Sequence of chain B:
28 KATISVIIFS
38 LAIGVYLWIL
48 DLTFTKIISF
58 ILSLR

This data describes a binding interaction between two proteins.

Interface contacts:
Residue L30 in chain A contacts residue I55 in chain B (closest heavy-atom distance 4.9 Å).
Residue R29 in chain A contacts residue F51 in chain B (closest heavy-atom distance 4.1 Å).
Residue F25 in chain A is in contact with residue F51 in chain B (closest heavy-atom distance 4.7 Å).
Residue R29 in chain A is in contact with residue I55 in chain B (closest heavy-atom distance 4.6 Å).
Residue A191 in chain A is in contact with residue L44 in chain B (closest heavy-atom distance 4.8 Å).

Sequence of chain A:
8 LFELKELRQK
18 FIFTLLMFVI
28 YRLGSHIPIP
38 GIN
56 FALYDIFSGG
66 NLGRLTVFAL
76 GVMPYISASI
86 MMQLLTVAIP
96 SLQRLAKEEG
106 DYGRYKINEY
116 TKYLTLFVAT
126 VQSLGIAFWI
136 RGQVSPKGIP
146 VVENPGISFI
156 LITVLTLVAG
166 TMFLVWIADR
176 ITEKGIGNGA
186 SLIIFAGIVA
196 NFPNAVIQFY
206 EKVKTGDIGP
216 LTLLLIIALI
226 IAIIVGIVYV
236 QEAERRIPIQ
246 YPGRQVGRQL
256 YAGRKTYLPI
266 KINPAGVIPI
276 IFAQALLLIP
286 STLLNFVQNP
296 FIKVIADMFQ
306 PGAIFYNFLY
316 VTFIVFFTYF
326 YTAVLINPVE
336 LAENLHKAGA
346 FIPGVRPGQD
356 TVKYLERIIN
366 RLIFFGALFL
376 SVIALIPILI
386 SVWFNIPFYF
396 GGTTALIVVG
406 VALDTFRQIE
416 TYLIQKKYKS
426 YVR